Sequence of chain B:
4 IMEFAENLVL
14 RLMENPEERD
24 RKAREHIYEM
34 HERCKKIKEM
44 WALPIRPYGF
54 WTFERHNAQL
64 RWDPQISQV

These two protein chains interact to form a complex.

Contacts between the two chains:
Residue I40 in chain B is in contact with residue R68 in chain A (closest heavy-atom distance 4.6 Å).
Residue K41 in chain B interacts with residue R68 in chain A (closest heavy-atom distance 4.8 Å).
Residue I48 in chain B interacts with residue K66 in chain A (closest heavy-atom distance 4.8 Å).
Residue W44 in chain B is in contact with residue R68 in chain A (closest heavy-atom distance 3.5 Å).
Residue E42 in chain B is in contact with residue R68 in chain A (closest heavy-atom distance 4.7 Å).
Residue A45 in chain B interacts with residue A67 in chain A (closest heavy-atom distance 4.8 Å).
Residue W44 in chain B is in contact with residue A69 in chain A (closest heavy-atom distance 3.2 Å).
Residue K41 in chain B interacts with residue L64 in chain A (closest heavy-atom distance 3.9 Å).
Residue W44 in chain B interacts with residue A67 in chain A (closest heavy-atom distance 4.5 Å).

Sequence of chain A:
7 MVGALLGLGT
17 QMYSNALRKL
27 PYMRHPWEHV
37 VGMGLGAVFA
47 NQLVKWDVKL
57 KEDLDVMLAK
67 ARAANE